The following describes two proteins that form a bound complex.

Residue-level contacts at the interface:
Residue V8 in the first protein contacts residue P282 in the second protein (closest heavy-atom distance 3.7 Å).
Residue A309 in the first protein is in contact with residue R279 in the second protein (closest heavy-atom distance 4.6 Å).

Sequence of the first protein:
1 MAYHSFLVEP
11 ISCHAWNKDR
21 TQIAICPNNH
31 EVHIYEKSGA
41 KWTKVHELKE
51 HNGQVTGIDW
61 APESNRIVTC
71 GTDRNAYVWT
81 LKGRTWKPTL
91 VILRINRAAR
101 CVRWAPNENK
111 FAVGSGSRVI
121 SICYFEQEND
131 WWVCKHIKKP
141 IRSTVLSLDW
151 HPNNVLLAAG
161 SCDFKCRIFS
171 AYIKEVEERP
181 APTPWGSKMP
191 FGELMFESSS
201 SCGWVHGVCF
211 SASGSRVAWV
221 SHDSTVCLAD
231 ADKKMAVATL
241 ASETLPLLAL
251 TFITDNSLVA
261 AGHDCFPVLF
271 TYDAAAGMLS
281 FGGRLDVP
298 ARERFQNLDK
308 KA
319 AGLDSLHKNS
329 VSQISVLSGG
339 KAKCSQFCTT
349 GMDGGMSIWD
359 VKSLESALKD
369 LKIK

Sequence of the second protein:
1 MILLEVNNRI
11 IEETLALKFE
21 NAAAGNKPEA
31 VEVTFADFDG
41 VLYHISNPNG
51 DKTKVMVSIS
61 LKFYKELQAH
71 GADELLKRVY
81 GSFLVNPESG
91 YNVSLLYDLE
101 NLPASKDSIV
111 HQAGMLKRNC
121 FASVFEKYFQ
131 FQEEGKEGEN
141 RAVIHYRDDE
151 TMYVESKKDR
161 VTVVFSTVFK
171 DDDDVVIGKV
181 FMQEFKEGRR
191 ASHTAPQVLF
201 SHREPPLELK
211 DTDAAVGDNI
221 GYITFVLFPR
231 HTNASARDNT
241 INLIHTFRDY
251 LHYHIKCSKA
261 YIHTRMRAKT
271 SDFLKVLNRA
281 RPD